Sequence of chain A:
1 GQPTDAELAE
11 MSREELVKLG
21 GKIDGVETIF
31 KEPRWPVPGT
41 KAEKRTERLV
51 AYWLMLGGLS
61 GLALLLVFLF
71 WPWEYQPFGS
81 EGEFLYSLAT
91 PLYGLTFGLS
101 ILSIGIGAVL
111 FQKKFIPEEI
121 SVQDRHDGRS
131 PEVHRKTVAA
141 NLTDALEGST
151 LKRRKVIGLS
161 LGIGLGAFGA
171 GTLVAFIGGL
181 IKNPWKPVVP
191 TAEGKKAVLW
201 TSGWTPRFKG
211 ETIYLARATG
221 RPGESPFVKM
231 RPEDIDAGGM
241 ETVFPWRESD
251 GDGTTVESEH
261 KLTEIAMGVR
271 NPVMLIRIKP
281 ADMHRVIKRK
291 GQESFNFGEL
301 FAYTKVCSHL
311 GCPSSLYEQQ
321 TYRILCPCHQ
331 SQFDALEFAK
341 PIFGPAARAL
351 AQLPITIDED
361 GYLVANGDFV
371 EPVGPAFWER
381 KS

This data describes a binding interaction between two proteins.

Contacts between the two chains:
Residue T356 in chain A interacts with residue W19 in chain B (closest heavy-atom distance 3.7 Å).
Residue E211 in chain A contacts residue W19 in chain B (closest heavy-atom distance 3.3 Å).
Residue S294 in chain A is in contact with residue P16 in chain B (closest heavy-atom distance 3.4 Å).
Residue F208 in chain A is in contact with residue S24 in chain B (closest heavy-atom distance 3.3 Å).
Residue R289 in chain A interacts with residue T7 in chain B (closest heavy-atom distance 4.0 Å).
Residue R348 in chain A is in contact with residue P3 in chain B (closest heavy-atom distance 4.3 Å).
Residue A365 in chain A is in contact with residue W19 in chain B (closest heavy-atom distance 4.2 Å).
Residue T212 in chain A contacts residue G21 in chain B (closest heavy-atom distance 3.3 Å).
Residue T356 in chain A interacts with residue A17 in chain B (closest heavy-atom distance 2.6 Å).
Residue S294 in chain A is in contact with residue G13 in chain B (closest heavy-atom distance 3.5 Å).
Residue F208 in chain A contacts residue P25 in chain B (closest heavy-atom distance 3.6 Å).
Residue E293 in chain A is in contact with residue P12 in chain B (closest heavy-atom distance 3.8 Å).
Residue R289 in chain A contacts residue E6 in chain B (closest heavy-atom distance 3.0 Å).
Residue N296 in chain A is in contact with residue P16 in chain B (closest heavy-atom distance 3.4 Å).
Residue F338 in chain A contacts residue T7 in chain B (closest heavy-atom distance 3.3 Å).
Residue K381 in chain A interacts with residue P3 in chain B (closest heavy-atom distance 4.5 Å).
Residue S294 in chain A interacts with residue E11 in chain B (closest heavy-atom distance 4.4 Å).
Residue I355 in chain A contacts residue P16 in chain B (closest heavy-atom distance 3.3 Å).
Residue E359 in chain A contacts residue I18 in chain B (closest heavy-atom distance 3.6 Å).
Residue K290 in chain A contacts residue T7 in chain B (closest heavy-atom distance 3.1 Å).
Residue E293 in chain A contacts residue A8 in chain B (closest heavy-atom distance 3.1 Å).
Residue K209 in chain A is in contact with residue S22 in chain B (closest heavy-atom distance 4.0 Å).
Residue E359 in chain A is in contact with residue T20 in chain B (closest heavy-atom distance 3.4 Å).
Residue G210 in chain A contacts residue S22 in chain B (closest heavy-atom distance 3.0 Å).
Residue A347 in chain A interacts with residue P3 in chain B (closest heavy-atom distance 3.6 Å).
Residue F297 in chain A contacts residue P16 in chain B (closest heavy-atom distance 3.9 Å).
Residue F338 in chain A contacts residue E6 in chain B (closest heavy-atom distance 3.4 Å).
Residue F208 in chain A interacts with residue S22 in chain B (closest heavy-atom distance 3.2 Å).
Residue K381 in chain A contacts residue P4 in chain B (closest heavy-atom distance 3.9 Å).
Residue E293 in chain A interacts with residue E11 in chain B (closest heavy-atom distance 2.8 Å).
Residue K288 in chain A contacts residue S9 in chain B (closest heavy-atom distance 4.5 Å).
Residue G210 in chain A contacts residue G21 in chain B (closest heavy-atom distance 3.2 Å).
Residue E293 in chain A is in contact with residue S10 in chain B (closest heavy-atom distance 4.3 Å).
Residue S294 in chain A contacts residue T14 in chain B (closest heavy-atom distance 3.0 Å).
Residue N366 in chain A is in contact with residue P16 in chain B (closest heavy-atom distance 3.6 Å).
Residue E293 in chain A contacts residue G13 in chain B (closest heavy-atom distance 4.1 Å).
Residue K288 in chain A contacts residue A8 in chain B (closest heavy-atom distance 2.7 Å).
Residue F295 in chain A interacts with residue P16 in chain B (closest heavy-atom distance 4.3 Å).
Residue R289 in chain A is in contact with residue A8 in chain B (closest heavy-atom distance 3.3 Å).
Residue T212 in chain A interacts with residue W19 in chain B (closest heavy-atom distance 3.1 Å).
Residue F208 in chain A interacts with residue P23 in chain B (closest heavy-atom distance 3.9 Å).
Residue V364 in chain A contacts residue W19 in chain B (closest heavy-atom distance 3.4 Å).
Residue K290 in chain A contacts residue E6 in chain B (closest heavy-atom distance 4.4 Å).
Residue N366 in chain A contacts residue W19 in chain B (closest heavy-atom distance 3.1 Å).
Residue G210 in chain A is in contact with residue W19 in chain B (closest heavy-atom distance 3.7 Å).
Residue K288 in chain A contacts residue T7 in chain B (closest heavy-atom distance 3.7 Å).
Residue I357 in chain A contacts residue A17 in chain B (closest heavy-atom distance 4.3 Å).
Residue D358 in chain A contacts residue I18 in chain B (closest heavy-atom distance 3.7 Å).
Residue K288 in chain A interacts with residue P12 in chain B (closest heavy-atom distance 3.8 Å).
Residue R289 in chain A is in contact with residue G5 in chain B (closest heavy-atom distance 3.5 Å).
Residue D358 in chain A is in contact with residue W19 in chain B (closest heavy-atom distance 3.5 Å).
Residue K340 in chain A contacts residue E6 in chain B (closest heavy-atom distance 4.3 Å).
Residue E359 in chain A interacts with residue W19 in chain B (closest heavy-atom distance 3.0 Å).
Residue T356 in chain A is in contact with residue P16 in chain B (closest heavy-atom distance 3.6 Å).
Residue I357 in chain A is in contact with residue I18 in chain B (closest heavy-atom distance 3.3 Å).
Residue F208 in chain A interacts with residue A26 in chain B (closest heavy-atom distance 4.3 Å).
Residue K290 in chain A contacts residue A8 in chain B (closest heavy-atom distance 3.3 Å).
Residue I357 in chain A interacts with residue W19 in chain B (closest heavy-atom distance 2.9 Å).
Residue T356 in chain A is in contact with residue I18 in chain B (closest heavy-atom distance 4.2 Å).
Residue A349 in chain A contacts residue E6 in chain B (closest heavy-atom distance 3.8 Å).

Sequence of chain B:
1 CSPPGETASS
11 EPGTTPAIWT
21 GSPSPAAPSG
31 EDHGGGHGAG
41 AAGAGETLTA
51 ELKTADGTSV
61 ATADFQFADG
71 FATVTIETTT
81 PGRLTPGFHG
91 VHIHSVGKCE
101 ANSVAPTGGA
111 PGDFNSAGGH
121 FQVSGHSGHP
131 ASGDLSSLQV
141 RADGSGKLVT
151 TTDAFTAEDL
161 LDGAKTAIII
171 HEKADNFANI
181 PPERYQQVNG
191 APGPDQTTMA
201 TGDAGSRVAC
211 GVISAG